This data describes a binding interaction between two proteins.

Contacts between the two chains:
Residue Q274 in protein 1 is in contact with residue M196 in protein 2 (closest heavy-atom distance 3.0 Å).
Residue N309 in protein 1 interacts with residue D167 in protein 2 (closest heavy-atom distance 2.9 Å).
Residue V261 in protein 1 interacts with residue R151 in protein 2 (closest heavy-atom distance 2.9 Å).
Residue R256 in protein 1 interacts with residue D150 in protein 2 (closest heavy-atom distance 3.0 Å).
Residue G129 in protein 1 contacts residue K176 in protein 2 (closest heavy-atom distance 3.0 Å).
Residue A255 in protein 1 interacts with residue F146 in protein 2 (closest heavy-atom distance 3.1 Å).
Residue Y233 in protein 1 interacts with residue D18 in protein 2 (closest heavy-atom distance 2.8 Å).
Residue E383 in protein 1 is in contact with residue R191 in protein 2 (closest heavy-atom distance 2.8 Å).
Residue A176 in protein 1 contacts residue R95 in protein 2 (closest heavy-atom distance 3.0 Å).
Residue H59 in protein 1 contacts residue G194 in protein 2 (closest heavy-atom distance 2.8 Å).
Residue R343 in protein 1 interacts with residue C164 in protein 2 (closest heavy-atom distance 3.0 Å).
Residue V351 in protein 1 interacts with residue F159 in protein 2 (closest heavy-atom distance 2.9 Å).
Residue K257 in protein 1 is in contact with residue Y147 in protein 2 (closest heavy-atom distance 2.8 Å).
Residue E159 in protein 1 interacts with residue G4 in protein 2 (closest heavy-atom distance 3.0 Å).
Residue R278 in protein 1 is in contact with residue R191 in protein 2 (closest heavy-atom distance 3.2 Å).
Residue A176 in protein 1 interacts with residue S96 in protein 2 (closest heavy-atom distance 2.8 Å).
Residue L99 in protein 1 contacts residue R7 in protein 2 (closest heavy-atom distance 3.2 Å).
Residue V237 in protein 1 contacts residue P23 in protein 2 (closest heavy-atom distance 3.3 Å).
Residue E238 in protein 1 contacts residue T88 in protein 2 (closest heavy-atom distance 2.8 Å).
Residue R254 in protein 1 interacts with residue G145 in protein 2 (closest heavy-atom distance 3.3 Å).
Residue I389 in protein 1 interacts with residue E173 in protein 2 (closest heavy-atom distance 3.1 Å).
Residue R256 in protein 1 is in contact with residue E155 in protein 2 (closest heavy-atom distance 2.8 Å).
Residue E388 in protein 1 contacts residue K176 in protein 2 (closest heavy-atom distance 3.0 Å).
Residue N386 in protein 1 is in contact with residue A178 in protein 2 (closest heavy-atom distance 3.2 Å).
Residue E172 in protein 1 interacts with residue R95 in protein 2 (closest heavy-atom distance 3.1 Å).
Residue K308 in protein 1 is in contact with residue C168 in protein 2 (closest heavy-atom distance 2.8 Å).
Residue R278 in protein 1 interacts with residue M196 in protein 2 (closest heavy-atom distance 2.9 Å).
Residue D175 in protein 1 contacts residue R95 in protein 2 (closest heavy-atom distance 3.0 Å).
Residue E172 in protein 1 interacts with residue W17 in protein 2 (closest heavy-atom distance 3.1 Å).
Residue W310 in protein 1 contacts residue M165 in protein 2 (closest heavy-atom distance 2.8 Å).
Residue E385 in protein 1 is in contact with residue R177 in protein 2 (closest heavy-atom distance 2.8 Å).
Residue A255 in protein 1 is in contact with residue G145 in protein 2 (closest heavy-atom distance 2.8 Å).
Residue Q274 in protein 1 interacts with residue A193 in protein 2 (closest heavy-atom distance 3.0 Å).
Residue R256 in protein 1 interacts with residue T154 in protein 2 (closest heavy-atom distance 3.1 Å).
Residue D263 in protein 1 is in contact with residue Y156 in protein 2 (closest heavy-atom distance 2.6 Å).
Residue A255 in protein 1 contacts residue Y147 in protein 2 (closest heavy-atom distance 3.0 Å).
Residue T247 in protein 1 contacts residue Y82 in protein 2 (closest heavy-atom distance 2.7 Å).
Residue E134 in protein 1 interacts with residue P192 in protein 2 (closest heavy-atom distance 3.3 Å).
Residue Y138 in protein 1 contacts residue A193 in protein 2 (closest heavy-atom distance 2.8 Å).
Residue G173 in protein 1 is in contact with residue R95 in protein 2 (closest heavy-atom distance 2.9 Å).
Residue N92 in protein 1 is in contact with residue D18 in protein 2 (closest heavy-atom distance 2.9 Å).
Residue E134 in protein 1 interacts with residue T184 in protein 2 (closest heavy-atom distance 2.9 Å).
Residue K235 in protein 1 interacts with residue D24 in protein 2 (closest heavy-atom distance 2.7 Å).
Residue E159 in protein 1 contacts residue L3 in protein 2 (closest heavy-atom distance 2.7 Å).
Residue R228 in protein 1 is in contact with residue W17 in protein 2 (closest heavy-atom distance 3.2 Å).
Residue K308 in protein 1 is in contact with residue D167 in protein 2 (closest heavy-atom distance 3.1 Å).
Residue E47 in protein 1 contacts residue W60 in protein 2 (closest heavy-atom distance 2.2 Å).
Residue R362 in protein 1 interacts with residue E155 in protein 2 (closest heavy-atom distance 2.8 Å).
Residue W44 in protein 1 interacts with residue V183 in protein 2 (closest heavy-atom distance 2.9 Å).
Residue E47 in protein 1 interacts with residue S59 in protein 2 (closest heavy-atom distance 2.2 Å).
Residue P98 in protein 1 interacts with residue A9 in protein 2 (closest heavy-atom distance 2.9 Å).
Residue D234 in protein 1 interacts with residue Q26 in protein 2 (closest heavy-atom distance 3.0 Å).
Residue V387 in protein 1 interacts with residue K176 in protein 2 (closest heavy-atom distance 3.1 Å).
Residue A390 in protein 1 interacts with residue E173 in protein 2 (closest heavy-atom distance 3.0 Å).
Residue K257 in protein 1 interacts with residue D149 in protein 2 (closest heavy-atom distance 2.9 Å).
Residue A131 in protein 1 contacts residue A178 in protein 2 (closest heavy-atom distance 3.3 Å).
Residue D263 in protein 1 is in contact with residue R151 in protein 2 (closest heavy-atom distance 2.9 Å).
Residue E388 in protein 1 is in contact with residue T175 in protein 2 (closest heavy-atom distance 2.9 Å).
Residue S177 in protein 1 is in contact with residue S96 in protein 2 (closest heavy-atom distance 3.2 Å).
Residue V100 in protein 1 interacts with residue R7 in protein 2 (closest heavy-atom distance 2.8 Å).

Sequence of protein 2:
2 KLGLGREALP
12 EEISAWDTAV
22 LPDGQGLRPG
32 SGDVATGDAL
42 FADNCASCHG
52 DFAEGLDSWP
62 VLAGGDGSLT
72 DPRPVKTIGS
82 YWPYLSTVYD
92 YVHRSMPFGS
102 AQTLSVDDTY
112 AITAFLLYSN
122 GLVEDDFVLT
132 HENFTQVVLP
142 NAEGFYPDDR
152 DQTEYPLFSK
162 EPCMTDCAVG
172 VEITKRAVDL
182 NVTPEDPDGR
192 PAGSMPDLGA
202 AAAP

Sequence of protein 1:
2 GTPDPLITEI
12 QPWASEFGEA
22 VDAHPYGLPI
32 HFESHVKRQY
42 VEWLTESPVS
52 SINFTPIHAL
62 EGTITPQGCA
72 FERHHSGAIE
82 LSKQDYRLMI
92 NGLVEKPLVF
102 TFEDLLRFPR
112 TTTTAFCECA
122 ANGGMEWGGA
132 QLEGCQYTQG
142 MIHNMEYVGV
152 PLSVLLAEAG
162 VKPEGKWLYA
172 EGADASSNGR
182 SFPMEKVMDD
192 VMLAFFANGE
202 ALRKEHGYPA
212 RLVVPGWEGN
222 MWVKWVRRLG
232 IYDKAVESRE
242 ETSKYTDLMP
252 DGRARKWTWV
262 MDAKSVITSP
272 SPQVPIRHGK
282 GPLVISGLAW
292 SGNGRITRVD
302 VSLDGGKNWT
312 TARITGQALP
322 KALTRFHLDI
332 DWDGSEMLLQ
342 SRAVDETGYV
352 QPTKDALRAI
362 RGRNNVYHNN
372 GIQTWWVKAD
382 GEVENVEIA